Sequence of the first protein:
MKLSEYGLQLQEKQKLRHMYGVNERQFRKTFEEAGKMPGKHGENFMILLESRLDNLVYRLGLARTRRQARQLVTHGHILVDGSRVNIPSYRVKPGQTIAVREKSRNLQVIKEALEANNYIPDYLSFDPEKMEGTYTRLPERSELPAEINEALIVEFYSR

This data describes a binding interaction between two proteins.

Sequence of the second protein:
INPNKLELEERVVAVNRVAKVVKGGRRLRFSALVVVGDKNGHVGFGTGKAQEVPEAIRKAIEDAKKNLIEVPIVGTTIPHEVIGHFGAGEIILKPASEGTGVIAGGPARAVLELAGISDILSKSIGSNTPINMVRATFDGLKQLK

Residue-level contacts at the interface:
Residue E155 in the first protein interacts with residue G104 in the second protein (closest heavy-atom distance 3.3 Å).
Residue V154 in the first protein contacts residue G104 in the second protein (closest heavy-atom distance 4.6 Å).
Residue E155 in the first protein is in contact with residue V105 in the second protein (closest heavy-atom distance 4.9 Å).
Residue K2 in the first protein interacts with residue G27 in the second protein (closest heavy-atom distance 4.9 Å).
Residue M1 in the first protein interacts with residue G27 in the second protein (closest heavy-atom distance 4.7 Å).
Residue H41 in the first protein is in contact with residue G102 in the second protein (closest heavy-atom distance 4.7 Å).